Interface contacts:
Residue Q142 in the first protein is in contact with residue R197 in the second protein (closest heavy-atom distance 3.0 Å).
Residue E133 in the first protein is in contact with residue E160 in the second protein (closest heavy-atom distance 2.9 Å).
Residue N111 in the first protein interacts with residue T164 in the second protein (closest heavy-atom distance 3.8 Å).
Residue I140 in the first protein interacts with residue L193 in the second protein (closest heavy-atom distance 3.5 Å).
Residue R128 in the first protein contacts residue D171 in the second protein (closest heavy-atom distance 2.9 Å).
Residue S135 in the first protein interacts with residue D171 in the second protein (closest heavy-atom distance 3.9 Å).
Residue T117 in the first protein contacts residue I187 in the second protein (closest heavy-atom distance 2.9 Å).
Residue A139 in the first protein contacts residue F124 in the second protein (closest heavy-atom distance 3.6 Å).
Residue E133 in the first protein is in contact with residue I159 in the second protein (closest heavy-atom distance 4.2 Å).
Residue A139 in the first protein interacts with residue W194 in the second protein (closest heavy-atom distance 2.7 Å).
Residue K136 in the first protein is in contact with residue T164 in the second protein (closest heavy-atom distance 3.7 Å).
Residue A141 in the first protein contacts residue R197 in the second protein (closest heavy-atom distance 2.3 Å).
Residue F144 in the first protein is in contact with residue R119 in the second protein (closest heavy-atom distance 4.2 Å).
Residue N113 in the first protein interacts with residue Y188 in the second protein (closest heavy-atom distance 4.5 Å).
Residue L138 in the first protein contacts residue W194 in the second protein (closest heavy-atom distance 3.8 Å).
Residue L138 in the first protein interacts with residue Y120 in the second protein (closest heavy-atom distance 4.2 Å).
Residue R118 in the first protein is in contact with residue Y188 in the second protein (closest heavy-atom distance 2.3 Å).
Residue T125 in the first protein is in contact with residue R119 in the second protein (closest heavy-atom distance 3.4 Å).
Residue N113 in the first protein is in contact with residue W167 in the second protein (closest heavy-atom distance 4.3 Å).
Residue E133 in the first protein is in contact with residue K158 in the second protein (closest heavy-atom distance 3.3 Å).
Residue A139 in the first protein is in contact with residue L193 in the second protein (closest heavy-atom distance 3.5 Å).
Residue R118 in the first protein contacts residue D201 in the second protein (closest heavy-atom distance 3.7 Å).
Residue S135 in the first protein interacts with residue E160 in the second protein (closest heavy-atom distance 3.3 Å).
Residue R118 in the first protein interacts with residue L193 in the second protein (closest heavy-atom distance 3.4 Å).
Residue Q142 in the first protein interacts with residue S198 in the second protein (closest heavy-atom distance 4.3 Å).
Residue F144 in the first protein interacts with residue R197 in the second protein (closest heavy-atom distance 3.8 Å).
Residue I140 in the first protein is in contact with residue W167 in the second protein (closest heavy-atom distance 3.8 Å).
Residue K136 in the first protein contacts residue H178 in the second protein (closest heavy-atom distance 4.6 Å).
Residue I140 in the first protein contacts residue Y188 in the second protein (closest heavy-atom distance 3.6 Å).
Residue P114 in the first protein is in contact with residue W167 in the second protein (closest heavy-atom distance 4.2 Å).
Residue S135 in the first protein is in contact with residue Y120 in the second protein (closest heavy-atom distance 4.0 Å).
Residue I140 in the first protein contacts residue L190 in the second protein (closest heavy-atom distance 4.0 Å).
Residue R118 in the first protein is in contact with residue E189 in the second protein (closest heavy-atom distance 3.2 Å).
Residue T117 in the first protein contacts residue Y188 in the second protein (closest heavy-atom distance 3.6 Å).
Residue Q142 in the first protein is in contact with residue D200 in the second protein (closest heavy-atom distance 3.2 Å).
Residue S135 in the first protein interacts with residue H178 in the second protein (closest heavy-atom distance 3.1 Å).
Residue Q142 in the first protein interacts with residue L193 in the second protein (closest heavy-atom distance 4.1 Å).
Residue G116 in the first protein contacts residue Y188 in the second protein (closest heavy-atom distance 3.4 Å).
Residue V145 in the first protein contacts residue R119 in the second protein (closest heavy-atom distance 2.6 Å).
Residue N143 in the first protein contacts residue R197 in the second protein (closest heavy-atom distance 4.0 Å).
Residue K136 in the first protein contacts residue C169 in the second protein (closest heavy-atom distance 3.6 Å).
Residue K136 in the first protein interacts with residue W167 in the second protein (closest heavy-atom distance 3.2 Å).
Residue A139 in the first protein contacts residue H178 in the second protein (closest heavy-atom distance 3.4 Å).
Residue G132 in the first protein interacts with residue E160 in the second protein (closest heavy-atom distance 2.9 Å).
Residue R118 in the first protein interacts with residue K192 in the second protein (closest heavy-atom distance 4.3 Å).
Residue R128 in the first protein is in contact with residue F172 in the second protein (closest heavy-atom distance 3.5 Å).
Residue R128 in the first protein interacts with residue Y120 in the second protein (closest heavy-atom distance 2.7 Å).
Residue A139 in the first protein contacts residue L190 in the second protein (closest heavy-atom distance 3.3 Å).
Residue P114 in the first protein interacts with residue Y188 in the second protein (closest heavy-atom distance 2.7 Å).
Residue N113 in the first protein is in contact with residue D166 in the second protein (closest heavy-atom distance 3.0 Å).
Residue S135 in the first protein is in contact with residue C169 in the second protein (closest heavy-atom distance 4.0 Å).
Residue A139 in the first protein interacts with residue W167 in the second protein (closest heavy-atom distance 4.5 Å).
Residue N111 in the first protein is in contact with residue D163 in the second protein (closest heavy-atom distance 3.3 Å).
Residue N113 in the first protein interacts with residue T164 in the second protein (closest heavy-atom distance 4.1 Å).
Residue F144 in the first protein interacts with residue Y120 in the second protein (closest heavy-atom distance 4.2 Å).
Residue F144 in the first protein interacts with residue W194 in the second protein (closest heavy-atom distance 3.9 Å).
Residue K136 in the first protein interacts with residue G161 in the second protein (closest heavy-atom distance 4.5 Å).
Residue A141 in the first protein interacts with residue L193 in the second protein (closest heavy-atom distance 4.0 Å).
Residue E133 in the first protein is in contact with residue G161 in the second protein (closest heavy-atom distance 4.0 Å).
Residue R118 in the first protein interacts with residue D200 in the second protein (closest heavy-atom distance 3.5 Å).

Sequence of the second protein:
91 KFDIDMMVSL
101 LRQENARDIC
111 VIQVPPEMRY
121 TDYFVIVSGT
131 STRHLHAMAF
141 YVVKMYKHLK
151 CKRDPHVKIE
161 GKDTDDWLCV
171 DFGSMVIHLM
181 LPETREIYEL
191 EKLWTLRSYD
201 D

This data describes a binding interaction between two proteins.

Sequence of the first protein:
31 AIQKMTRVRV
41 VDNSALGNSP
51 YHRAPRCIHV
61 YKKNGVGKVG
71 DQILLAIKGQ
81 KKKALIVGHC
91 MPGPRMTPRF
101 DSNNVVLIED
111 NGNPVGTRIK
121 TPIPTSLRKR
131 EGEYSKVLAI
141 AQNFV